Interface contacts:
Residue V45 in protein 1 interacts with residue A16 in protein 2 (closest heavy-atom distance 3.2 Å).
Residue V45 in protein 1 contacts residue I18 in protein 2 (closest heavy-atom distance 4.7 Å).
Residue G142 in protein 1 is in contact with residue A16 in protein 2 (closest heavy-atom distance 3.5 Å).
Residue F139 in protein 1 is in contact with residue K15 in protein 2 (closest heavy-atom distance 2.7 Å).
Residue P141 in protein 1 contacts residue R17 in protein 2 (closest heavy-atom distance 3.7 Å).
Residue I39 in protein 1 interacts with residue T32 in protein 2 (closest heavy-atom distance 4.2 Å).
Residue K140 in protein 1 contacts residue K15 in protein 2 (closest heavy-atom distance 4.4 Å).
Residue I39 in protein 1 interacts with residue F45 in protein 2 (closest heavy-atom distance 4.9 Å).
Residue D84 in protein 1 contacts residue C14 in protein 2 (closest heavy-atom distance 4.6 Å).
Residue S144 in protein 1 is in contact with residue C14 in protein 2 (closest heavy-atom distance 4.2 Å).
Residue Y170 in protein 1 interacts with residue K15 in protein 2 (closest heavy-atom distance 3.5 Å).
Residue G162 in protein 1 interacts with residue C14 in protein 2 (closest heavy-atom distance 4.8 Å).
Residue F40 in protein 1 interacts with residue T32 in protein 2 (closest heavy-atom distance 3.7 Å).
Residue T43 in protein 1 contacts residue R17 in protein 2 (closest heavy-atom distance 2.7 Å).
Residue H60 in protein 1 interacts with residue G37 in protein 2 (closest heavy-atom distance 3.6 Å).
Residue G142 in protein 1 is in contact with residue R17 in protein 2 (closest heavy-atom distance 3.5 Å).
Residue N161 in protein 1 is in contact with residue C14 in protein 2 (closest heavy-atom distance 3.7 Å).
Residue H60 in protein 1 is in contact with residue C14 in protein 2 (closest heavy-atom distance 3.5 Å).
Residue G162 in protein 1 is in contact with residue P13 in protein 2 (closest heavy-atom distance 3.1 Å).
Residue Y159 in protein 1 contacts residue K15 in protein 2 (closest heavy-atom distance 3.8 Å).
Residue R63 in protein 1 contacts residue G37 in protein 2 (closest heavy-atom distance 3.9 Å).
Residue G160 in protein 1 is in contact with residue P13 in protein 2 (closest heavy-atom distance 3.9 Å).
Residue V61 in protein 1 is in contact with residue A16 in protein 2 (closest heavy-atom distance 4.3 Å).
Residue H60 in protein 1 interacts with residue G36 in protein 2 (closest heavy-atom distance 3.5 Å).
Residue V45 in protein 1 contacts residue R17 in protein 2 (closest heavy-atom distance 2.9 Å).
Residue T143 in protein 1 interacts with residue K15 in protein 2 (closest heavy-atom distance 3.1 Å).
Residue G160 in protein 1 is in contact with residue C14 in protein 2 (closest heavy-atom distance 3.1 Å).
Residue N161 in protein 1 interacts with residue C38 in protein 2 (closest heavy-atom distance 4.1 Å).
Residue P141 in protein 1 contacts residue K15 in protein 2 (closest heavy-atom distance 3.7 Å).
Residue P141 in protein 1 contacts residue V34 in protein 2 (closest heavy-atom distance 3.5 Å).
Residue I39 in protein 1 is in contact with residue Y21 in protein 2 (closest heavy-atom distance 3.6 Å).
Residue I39 in protein 1 contacts residue K46 in protein 2 (closest heavy-atom distance 3.8 Å).
Residue G142 in protein 1 contacts residue K15 in protein 2 (closest heavy-atom distance 2.7 Å).
Residue G160 in protein 1 contacts residue K15 in protein 2 (closest heavy-atom distance 3.0 Å).
Residue H60 in protein 1 is in contact with residue A16 in protein 2 (closest heavy-atom distance 3.7 Å).
Residue P111 in protein 1 is in contact with residue R17 in protein 2 (closest heavy-atom distance 4.0 Å).
Residue I39 in protein 1 interacts with residue R20 in protein 2 (closest heavy-atom distance 4.1 Å).
Residue P141 in protein 1 interacts with residue T11 in protein 2 (closest heavy-atom distance 4.7 Å).
Residue V163 in protein 1 is in contact with residue P13 in protein 2 (closest heavy-atom distance 4.0 Å).
Residue I39 in protein 1 interacts with residue I19 in protein 2 (closest heavy-atom distance 3.5 Å).
Residue Y170 in protein 1 contacts residue P13 in protein 2 (closest heavy-atom distance 2.7 Å).
Residue S144 in protein 1 contacts residue K15 in protein 2 (closest heavy-atom distance 2.8 Å).
Residue F40 in protein 1 contacts residue I19 in protein 2 (closest heavy-atom distance 4.2 Å).
Residue D84 in protein 1 is in contact with residue C38 in protein 2 (closest heavy-atom distance 4.5 Å).
Residue S144 in protein 1 contacts residue A16 in protein 2 (closest heavy-atom distance 3.1 Å).
Residue N161 in protein 1 interacts with residue P13 in protein 2 (closest heavy-atom distance 4.2 Å).
Residue D138 in protein 1 contacts residue K15 in protein 2 (closest heavy-atom distance 2.7 Å).
Residue T43 in protein 1 contacts residue I19 in protein 2 (closest heavy-atom distance 4.7 Å).
Residue H60 in protein 1 contacts residue C38 in protein 2 (closest heavy-atom distance 3.7 Å).
Residue Q44 in protein 1 interacts with residue R17 in protein 2 (closest heavy-atom distance 3.4 Å).
Residue P141 in protein 1 interacts with residue A16 in protein 2 (closest heavy-atom distance 3.6 Å).
Residue G46 in protein 1 is in contact with residue R17 in protein 2 (closest heavy-atom distance 5.0 Å).
Residue Y170 in protein 1 is in contact with residue C14 in protein 2 (closest heavy-atom distance 4.1 Å).
Residue V45 in protein 1 is in contact with residue K15 in protein 2 (closest heavy-atom distance 4.6 Å).
Residue H60 in protein 1 contacts residue K15 in protein 2 (closest heavy-atom distance 3.8 Å).
Residue V164 in protein 1 is in contact with residue P13 in protein 2 (closest heavy-atom distance 4.4 Å).
Residue V164 in protein 1 interacts with residue G12 in protein 2 (closest heavy-atom distance 4.5 Å).
Residue H60 in protein 1 interacts with residue I18 in protein 2 (closest heavy-atom distance 4.3 Å).

Sequence of protein 1:
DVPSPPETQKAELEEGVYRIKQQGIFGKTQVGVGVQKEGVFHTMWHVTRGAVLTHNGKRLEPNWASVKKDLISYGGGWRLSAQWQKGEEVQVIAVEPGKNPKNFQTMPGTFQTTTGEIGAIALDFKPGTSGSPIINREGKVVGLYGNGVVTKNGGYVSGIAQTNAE

These two protein chains interact to form a complex.

Sequence of protein 2:
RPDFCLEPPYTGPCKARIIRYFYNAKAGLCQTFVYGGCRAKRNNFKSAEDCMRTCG